Interface contacts:
Residue V260 in protein 1 interacts with residue A102 in protein 2 (closest heavy-atom distance 4.6 Å).
Residue E261 in protein 1 contacts residue G105 in protein 2 (closest heavy-atom distance 3.7 Å).
Residue G288 in protein 1 interacts with residue S32 in protein 2 (closest heavy-atom distance 4.0 Å).
Residue G290 in protein 1 interacts with residue S32 in protein 2 (closest heavy-atom distance 3.9 Å).
Residue G288 in protein 1 is in contact with residue A103 in protein 2 (closest heavy-atom distance 4.1 Å).
Residue G288 in protein 1 is in contact with residue R100 in protein 2 (closest heavy-atom distance 4.8 Å).
Residue L289 in protein 1 is in contact with residue Y33 in protein 2 (closest heavy-atom distance 4.1 Å).
Residue Q253 in protein 1 interacts with residue A103 in protein 2 (closest heavy-atom distance 4.2 Å).
Residue T286 in protein 1 interacts with residue V54 in protein 2 (closest heavy-atom distance 4.6 Å).
Residue G288 in protein 1 is in contact with residue A34 in protein 2 (closest heavy-atom distance 5.0 Å).
Residue K264 in protein 1 interacts with residue Y33 in protein 2 (closest heavy-atom distance 3.1 Å).
Residue E261 in protein 1 is in contact with residue S106 in protein 2 (closest heavy-atom distance 2.7 Å).
Residue L289 in protein 1 interacts with residue S32 in protein 2 (closest heavy-atom distance 4.4 Å).
Residue G290 in protein 1 contacts residue Y33 in protein 2 (closest heavy-atom distance 4.2 Å).
Residue L287 in protein 1 interacts with residue A102 in protein 2 (closest heavy-atom distance 4.6 Å).
Residue D285 in protein 1 is in contact with residue S32 in protein 2 (closest heavy-atom distance 3.8 Å).
Residue D285 in protein 1 interacts with residue V54 in protein 2 (closest heavy-atom distance 3.7 Å).
Residue G288 in protein 1 interacts with residue V54 in protein 2 (closest heavy-atom distance 4.2 Å).
Residue L289 in protein 1 interacts with residue A103 in protein 2 (closest heavy-atom distance 4.9 Å).
Residue G288 in protein 1 contacts residue A102 in protein 2 (closest heavy-atom distance 4.2 Å).
Residue E261 in protein 1 contacts residue A102 in protein 2 (closest heavy-atom distance 3.2 Å).
Residue L287 in protein 1 contacts residue A103 in protein 2 (closest heavy-atom distance 3.1 Å).
Residue G288 in protein 1 contacts residue Y33 in protein 2 (closest heavy-atom distance 3.3 Å).
Residue L289 in protein 1 interacts with residue G101 in protein 2 (closest heavy-atom distance 4.3 Å).
Residue L289 in protein 1 interacts with residue A102 in protein 2 (closest heavy-atom distance 4.0 Å).
Residue G288 in protein 1 interacts with residue G101 in protein 2 (closest heavy-atom distance 4.5 Å).
Residue E261 in protein 1 contacts residue G101 in protein 2 (closest heavy-atom distance 4.7 Å).
Residue T286 in protein 1 contacts residue A103 in protein 2 (closest heavy-atom distance 4.0 Å).

Sequence of protein 1:
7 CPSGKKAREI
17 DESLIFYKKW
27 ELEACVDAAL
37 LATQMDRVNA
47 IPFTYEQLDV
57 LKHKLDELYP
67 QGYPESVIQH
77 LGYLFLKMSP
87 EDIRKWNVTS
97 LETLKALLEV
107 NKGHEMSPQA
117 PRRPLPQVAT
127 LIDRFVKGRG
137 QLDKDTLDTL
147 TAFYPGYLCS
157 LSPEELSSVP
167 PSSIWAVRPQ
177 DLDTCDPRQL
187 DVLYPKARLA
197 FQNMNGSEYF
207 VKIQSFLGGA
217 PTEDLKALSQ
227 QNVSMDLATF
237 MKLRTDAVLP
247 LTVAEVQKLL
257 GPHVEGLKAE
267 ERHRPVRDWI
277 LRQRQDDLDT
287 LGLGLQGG

Sequence of protein 2:
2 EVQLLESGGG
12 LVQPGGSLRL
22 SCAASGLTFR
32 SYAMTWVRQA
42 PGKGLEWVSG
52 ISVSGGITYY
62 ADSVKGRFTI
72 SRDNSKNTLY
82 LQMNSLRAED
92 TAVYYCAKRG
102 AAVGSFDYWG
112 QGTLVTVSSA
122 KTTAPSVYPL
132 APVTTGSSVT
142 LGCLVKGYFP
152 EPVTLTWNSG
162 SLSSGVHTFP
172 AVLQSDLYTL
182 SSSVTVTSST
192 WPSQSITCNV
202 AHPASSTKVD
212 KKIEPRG

These two protein chains interact to form a complex.